The following describes two proteins that form a bound complex.

Sequence of protein 2:
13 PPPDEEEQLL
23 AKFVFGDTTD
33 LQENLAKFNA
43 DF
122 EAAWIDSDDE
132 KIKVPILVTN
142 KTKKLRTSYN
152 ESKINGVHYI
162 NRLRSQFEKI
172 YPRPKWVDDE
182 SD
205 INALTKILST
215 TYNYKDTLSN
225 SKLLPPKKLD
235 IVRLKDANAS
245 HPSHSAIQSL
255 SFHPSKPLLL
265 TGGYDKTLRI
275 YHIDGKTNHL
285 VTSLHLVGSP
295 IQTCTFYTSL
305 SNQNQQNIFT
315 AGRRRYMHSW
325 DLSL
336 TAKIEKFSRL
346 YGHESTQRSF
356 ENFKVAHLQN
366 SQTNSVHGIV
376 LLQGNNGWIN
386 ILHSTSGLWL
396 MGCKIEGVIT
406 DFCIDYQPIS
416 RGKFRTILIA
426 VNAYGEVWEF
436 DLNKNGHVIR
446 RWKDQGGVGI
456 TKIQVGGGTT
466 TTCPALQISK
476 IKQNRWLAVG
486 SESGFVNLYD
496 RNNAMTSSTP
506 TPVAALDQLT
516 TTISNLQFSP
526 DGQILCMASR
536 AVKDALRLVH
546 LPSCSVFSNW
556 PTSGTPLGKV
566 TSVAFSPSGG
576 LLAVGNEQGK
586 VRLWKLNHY

Sequence of protein 1:
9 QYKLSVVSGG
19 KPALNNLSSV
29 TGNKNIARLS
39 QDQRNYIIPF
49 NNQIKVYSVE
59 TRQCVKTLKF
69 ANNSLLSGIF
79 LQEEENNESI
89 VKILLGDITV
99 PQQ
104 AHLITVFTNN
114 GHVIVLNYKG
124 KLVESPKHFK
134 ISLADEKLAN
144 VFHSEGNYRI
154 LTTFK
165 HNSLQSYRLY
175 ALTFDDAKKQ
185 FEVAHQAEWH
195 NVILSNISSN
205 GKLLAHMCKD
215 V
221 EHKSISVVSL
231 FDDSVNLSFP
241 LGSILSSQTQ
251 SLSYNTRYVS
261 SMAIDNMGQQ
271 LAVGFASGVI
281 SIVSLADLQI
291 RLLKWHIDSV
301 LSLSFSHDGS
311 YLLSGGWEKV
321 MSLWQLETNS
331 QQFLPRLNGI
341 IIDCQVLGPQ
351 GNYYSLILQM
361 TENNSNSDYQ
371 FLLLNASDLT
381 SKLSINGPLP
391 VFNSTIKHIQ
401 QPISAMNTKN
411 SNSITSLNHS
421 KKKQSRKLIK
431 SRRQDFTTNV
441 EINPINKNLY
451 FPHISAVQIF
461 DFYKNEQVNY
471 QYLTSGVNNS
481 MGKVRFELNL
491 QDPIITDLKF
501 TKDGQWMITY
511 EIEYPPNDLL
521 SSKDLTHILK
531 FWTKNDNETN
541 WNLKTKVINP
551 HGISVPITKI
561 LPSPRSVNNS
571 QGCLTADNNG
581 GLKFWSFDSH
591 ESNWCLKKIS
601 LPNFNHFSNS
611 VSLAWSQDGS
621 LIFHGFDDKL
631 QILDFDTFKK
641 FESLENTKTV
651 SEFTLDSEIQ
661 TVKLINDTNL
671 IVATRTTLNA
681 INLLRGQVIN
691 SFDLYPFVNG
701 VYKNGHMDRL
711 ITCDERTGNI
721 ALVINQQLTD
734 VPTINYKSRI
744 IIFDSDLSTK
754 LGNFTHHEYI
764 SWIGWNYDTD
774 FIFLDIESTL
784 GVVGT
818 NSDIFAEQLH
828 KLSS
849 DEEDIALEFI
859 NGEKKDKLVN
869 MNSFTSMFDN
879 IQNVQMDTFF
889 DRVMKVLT

Residue-level contacts at the interface:
Residue S377 in protein 1 contacts residue K341 in protein 2 (closest heavy-atom distance 4.3 Å).
Residue L855 in protein 1 is in contact with residue G462 in protein 2 (closest heavy-atom distance 4.6 Å).
Residue S377 in protein 1 contacts residue S391 in protein 2 (closest heavy-atom distance 3.4 Å).
Residue N352 in protein 1 is in contact with residue T390 in protein 2 (closest heavy-atom distance 4.5 Å).
Residue L334 in protein 1 interacts with residue R344 in protein 2 (closest heavy-atom distance 4.4 Å).
Residue G351 in protein 1 interacts with residue T390 in protein 2 (closest heavy-atom distance 4.7 Å).
Residue Q350 in protein 1 is in contact with residue T390 in protein 2 (closest heavy-atom distance 3.7 Å).
Residue N352 in protein 1 interacts with residue S391 in protein 2 (closest heavy-atom distance 4.5 Å).
Residue Y311 in protein 1 contacts residue L393 in protein 2 (closest heavy-atom distance 3.5 Å).
Residue Y311 in protein 1 is in contact with residue Y346 in protein 2 (closest heavy-atom distance 3.3 Å).
Residue Q332 in protein 1 contacts residue E349 in protein 2 (closest heavy-atom distance 3.6 Å).
Residue D378 in protein 1 is in contact with residue K341 in protein 2 (closest heavy-atom distance 3.6 Å).
Residue S377 in protein 1 interacts with residue R344 in protein 2 (closest heavy-atom distance 4.0 Å).
Residue K862 in protein 1 is in contact with residue R480 in protein 2 (closest heavy-atom distance 4.5 Å).
Residue I858 in protein 1 is in contact with residue D526 in protein 2 (closest heavy-atom distance 3.4 Å).
Residue L866 in protein 1 is in contact with residue K231 in protein 2 (closest heavy-atom distance 4.7 Å).
Residue K863 in protein 1 contacts residue P547 in protein 2 (closest heavy-atom distance 3.3 Å).
Residue D852 in protein 1 is in contact with residue K475 in protein 2 (closest heavy-atom distance 2.8 Å).
Residue K863 in protein 1 contacts residue S548 in protein 2 (closest heavy-atom distance 4.5 Å).
Residue I858 in protein 1 interacts with residue K226 in protein 2 (closest heavy-atom distance 3.4 Å).
Residue L855 in protein 1 is in contact with residue P525 in protein 2 (closest heavy-atom distance 4.7 Å).
Residue D378 in protein 1 interacts with residue R344 in protein 2 (closest heavy-atom distance 2.5 Å).
Residue Q332 in protein 1 is in contact with residue L345 in protein 2 (closest heavy-atom distance 3.6 Å).
Residue E861 in protein 1 contacts residue R480 in protein 2 (closest heavy-atom distance 3.4 Å).
Residue A376 in protein 1 contacts residue G392 in protein 2 (closest heavy-atom distance 4.4 Å).
Residue N859 in protein 1 contacts residue R480 in protein 2 (closest heavy-atom distance 2.5 Å).
Residue I858 in protein 1 interacts with residue L227 in protein 2 (closest heavy-atom distance 4.3 Å).
Residue Y311 in protein 1 is in contact with residue W394 in protein 2 (closest heavy-atom distance 3.2 Å).
Residue K862 in protein 1 is in contact with residue P547 in protein 2 (closest heavy-atom distance 3.9 Å).
Residue L866 in protein 1 is in contact with residue S550 in protein 2 (closest heavy-atom distance 3.9 Å).
Residue S377 in protein 1 interacts with residue E340 in protein 2 (closest heavy-atom distance 3.3 Å).
Residue Q332 in protein 1 contacts residue Y346 in protein 2 (closest heavy-atom distance 3.6 Å).
Residue D864 in protein 1 interacts with residue S548 in protein 2 (closest heavy-atom distance 4.3 Å).
Residue S377 in protein 1 is in contact with residue F342 in protein 2 (closest heavy-atom distance 3.6 Å).
Residue F857 in protein 1 interacts with residue L227 in protein 2 (closest heavy-atom distance 3.8 Å).
Residue I858 in protein 1 interacts with residue Q528 in protein 2 (closest heavy-atom distance 3.7 Å).
Residue L323 in protein 1 interacts with residue Y346 in protein 2 (closest heavy-atom distance 3.7 Å).
Residue Y354 in protein 1 interacts with residue L393 in protein 2 (closest heavy-atom distance 3.4 Å).
Residue A376 in protein 1 interacts with residue Y346 in protein 2 (closest heavy-atom distance 4.0 Å).
Residue A376 in protein 1 is in contact with residue S391 in protein 2 (closest heavy-atom distance 3.0 Å).
Residue L855 in protein 1 interacts with residue K477 in protein 2 (closest heavy-atom distance 3.8 Å).
Residue L866 in protein 1 interacts with residue P230 in protein 2 (closest heavy-atom distance 4.4 Å).
Residue D308 in protein 1 is in contact with residue Q367 in protein 2 (closest heavy-atom distance 3.5 Å).
Residue L379 in protein 1 is in contact with residue R344 in protein 2 (closest heavy-atom distance 3.4 Å).
Residue V867 in protein 1 is in contact with residue K231 in protein 2 (closest heavy-atom distance 4.0 Å).
Residue E861 in protein 1 interacts with residue P547 in protein 2 (closest heavy-atom distance 3.7 Å).
Residue D849 in protein 1 is in contact with residue K475 in protein 2 (closest heavy-atom distance 3.8 Å).
Residue G351 in protein 1 interacts with residue S391 in protein 2 (closest heavy-atom distance 3.3 Å).
Residue K863 in protein 1 interacts with residue V508 in protein 2 (closest heavy-atom distance 3.2 Å).
Residue Y354 in protein 1 interacts with residue Y346 in protein 2 (closest heavy-atom distance 4.5 Å).
Residue Q325 in protein 1 contacts residue G347 in protein 2 (closest heavy-atom distance 3.4 Å).
Residue Q325 in protein 1 contacts residue Y346 in protein 2 (closest heavy-atom distance 3.1 Å).
Residue Q350 in protein 1 contacts residue H388 in protein 2 (closest heavy-atom distance 4.1 Å).
Residue F333 in protein 1 is in contact with residue R344 in protein 2 (closest heavy-atom distance 4.5 Å).
Residue D308 in protein 1 contacts residue N365 in protein 2 (closest heavy-atom distance 3.8 Å).
Residue F857 in protein 1 interacts with residue K226 in protein 2 (closest heavy-atom distance 3.8 Å).
Residue L866 in protein 1 interacts with residue S548 in protein 2 (closest heavy-atom distance 3.3 Å).
Residue E851 in protein 1 interacts with residue K475 in protein 2 (closest heavy-atom distance 2.4 Å).
Residue E861 in protein 1 interacts with residue L227 in protein 2 (closest heavy-atom distance 4.6 Å).
Residue K863 in protein 1 is in contact with residue C549 in protein 2 (closest heavy-atom distance 4.2 Å).